These two protein chains interact to form a complex.

Residue-level contacts at the interface:
Residue I36 in the first protein is in contact with residue P3 in the second protein (closest heavy-atom distance 4.2 Å).
Residue N147 in the first protein contacts residue R5 in the second protein (closest heavy-atom distance 3.0 Å).
Residue F155 in the first protein is in contact with residue V6 in the second protein (closest heavy-atom distance 3.7 Å).
Residue M84 in the first protein contacts residue C2 in the second protein (closest heavy-atom distance 3.5 Å).
Residue V161 in the first protein interacts with residue V6 in the second protein (closest heavy-atom distance 3.2 Å).
Residue H204 in the first protein is in contact with residue G4 in the second protein (closest heavy-atom distance 2.8 Å).
Residue H204 in the first protein interacts with residue R5 in the second protein (closest heavy-atom distance 3.2 Å).
Residue N80 in the first protein interacts with residue R5 in the second protein (closest heavy-atom distance 3.9 Å).
Residue S37 in the first protein contacts residue G4 in the second protein (closest heavy-atom distance 3.4 Å).
Residue R207 in the first protein is in contact with residue G4 in the second protein (closest heavy-atom distance 4.2 Å).
Residue I162 in the first protein contacts residue V6 in the second protein (closest heavy-atom distance 3.7 Å).
Residue R207 in the first protein is in contact with residue C2 in the second protein (closest heavy-atom distance 2.6 Å).
Residue L27 in the first protein contacts residue P3 in the second protein (closest heavy-atom distance 3.8 Å).
Residue Y146 in the first protein contacts residue R5 in the second protein (closest heavy-atom distance 3.5 Å).
Residue M84 in the first protein interacts with residue R5 in the second protein (closest heavy-atom distance 4.4 Å).
Residue M206 in the first protein contacts residue V6 in the second protein (closest heavy-atom distance 3.8 Å).
Residue D82 in the first protein interacts with residue G4 in the second protein (closest heavy-atom distance 3.7 Å).
Residue L39 in the first protein is in contact with residue G4 in the second protein (closest heavy-atom distance 4.2 Å).
Residue R207 in the first protein contacts residue V6 in the second protein (closest heavy-atom distance 3.3 Å).
Residue R207 in the first protein is in contact with residue V7 in the second protein (closest heavy-atom distance 3.6 Å).
Residue D93 in the first protein contacts residue R5 in the second protein (closest heavy-atom distance 3.0 Å).
Residue R207 in the first protein interacts with residue R5 in the second protein (closest heavy-atom distance 2.9 Å).
Residue N80 in the first protein contacts residue G4 in the second protein (closest heavy-atom distance 2.6 Å).
Residue F155 in the first protein contacts residue V7 in the second protein (closest heavy-atom distance 4.0 Å).
Residue H204 in the first protein contacts residue V6 in the second protein (closest heavy-atom distance 3.9 Å).
Residue M78 in the first protein is in contact with residue V6 in the second protein (closest heavy-atom distance 4.9 Å).
Residue M206 in the first protein interacts with residue V7 in the second protein (closest heavy-atom distance 4.2 Å).
Residue S37 in the first protein contacts residue P3 in the second protein (closest heavy-atom distance 4.3 Å).
Residue Y146 in the first protein contacts residue V6 in the second protein (closest heavy-atom distance 3.4 Å).
Residue R207 in the first protein contacts residue P3 in the second protein (closest heavy-atom distance 4.4 Å).
Residue R207 in the first protein is in contact with residue G8 in the second protein (closest heavy-atom distance 3.4 Å).
Residue N80 in the first protein contacts residue V6 in the second protein (closest heavy-atom distance 3.7 Å).
Residue I162 in the first protein contacts residue G4 in the second protein (closest heavy-atom distance 4.3 Å).
Residue M84 in the first protein interacts with residue C10 in the second protein (closest heavy-atom distance 3.5 Å).
Residue D82 in the first protein is in contact with residue P3 in the second protein (closest heavy-atom distance 3.4 Å).
Residue H97 in the first protein is in contact with residue V6 in the second protein (closest heavy-atom distance 3.8 Å).
Residue M84 in the first protein is in contact with residue P3 in the second protein (closest heavy-atom distance 3.4 Å).
Residue R207 in the first protein interacts with residue K1 in the second protein (closest heavy-atom distance 4.0 Å).
Residue S95 in the first protein interacts with residue V6 in the second protein (closest heavy-atom distance 3.7 Å).
Residue Y146 in the first protein interacts with residue V7 in the second protein (closest heavy-atom distance 3.8 Å).
Residue D82 in the first protein contacts residue R5 in the second protein (closest heavy-atom distance 3.0 Å).

Sequence of the second protein:
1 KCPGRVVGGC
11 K

Sequence of the first protein:
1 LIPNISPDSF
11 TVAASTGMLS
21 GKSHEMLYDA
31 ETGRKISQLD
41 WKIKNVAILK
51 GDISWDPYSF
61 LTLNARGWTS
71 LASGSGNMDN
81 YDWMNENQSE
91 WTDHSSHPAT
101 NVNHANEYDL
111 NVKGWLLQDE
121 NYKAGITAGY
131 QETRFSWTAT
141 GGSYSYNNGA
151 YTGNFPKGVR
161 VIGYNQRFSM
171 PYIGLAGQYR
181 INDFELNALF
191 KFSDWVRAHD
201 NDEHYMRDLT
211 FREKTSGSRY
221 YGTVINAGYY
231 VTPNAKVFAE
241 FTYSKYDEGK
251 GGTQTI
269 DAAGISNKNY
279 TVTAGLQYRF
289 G